This data describes a binding interaction between two proteins.

Sequence of the first protein:
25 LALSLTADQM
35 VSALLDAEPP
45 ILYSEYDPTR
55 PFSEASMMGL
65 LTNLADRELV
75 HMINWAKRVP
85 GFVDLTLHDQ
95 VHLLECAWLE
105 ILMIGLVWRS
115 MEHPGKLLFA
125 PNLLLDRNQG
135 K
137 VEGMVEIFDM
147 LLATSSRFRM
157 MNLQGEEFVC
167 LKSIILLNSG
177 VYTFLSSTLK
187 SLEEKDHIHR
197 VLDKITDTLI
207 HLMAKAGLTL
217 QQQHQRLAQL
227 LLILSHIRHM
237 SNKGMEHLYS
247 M

Sequence of the second protein:
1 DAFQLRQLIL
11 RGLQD

Residue-level contacts at the interface:
Residue Q94 in the first protein is in contact with residue L13 in the second protein (closest heavy-atom distance 3.8 Å).
Residue I77 in the first protein interacts with residue L8 in the second protein (closest heavy-atom distance 3.6 Å).
Residue Q94 in the first protein interacts with residue I9 in the second protein (closest heavy-atom distance 5.0 Å).
Residue K81 in the first protein is in contact with residue Q14 in the second protein (closest heavy-atom distance 4.7 Å).
Residue I77 in the first protein is in contact with residue G12 in the second protein (closest heavy-atom distance 3.5 Å).
Residue K81 in the first protein interacts with residue D15 in the second protein (closest heavy-atom distance 3.9 Å).
Residue K81 in the first protein is in contact with residue L13 in the second protein (closest heavy-atom distance 3.8 Å).
Residue L91 in the first protein contacts residue L10 in the second protein (closest heavy-atom distance 4.0 Å).
Residue L91 in the first protein interacts with residue Q14 in the second protein (closest heavy-atom distance 3.9 Å).
Residue I77 in the first protein contacts residue L13 in the second protein (closest heavy-atom distance 3.8 Å).
Residue L73 in the first protein interacts with residue L8 in the second protein (closest heavy-atom distance 3.7 Å).
Residue L98 in the first protein interacts with residue I9 in the second protein (closest heavy-atom distance 3.8 Å).
Residue N78 in the first protein is in contact with residue G12 in the second protein (closest heavy-atom distance 4.0 Å).
Residue V95 in the first protein contacts residue I9 in the second protein (closest heavy-atom distance 4.0 Å).
Residue E99 in the first protein is in contact with residue L5 in the second protein (closest heavy-atom distance 4.1 Å).
Residue K81 in the first protein contacts residue G12 in the second protein (closest heavy-atom distance 3.0 Å).
Residue I77 in the first protein is in contact with residue I9 in the second protein (closest heavy-atom distance 3.6 Å).
Residue L73 in the first protein interacts with residue L5 in the second protein (closest heavy-atom distance 3.6 Å).
Residue W102 in the first protein contacts residue L5 in the second protein (closest heavy-atom distance 3.2 Å).
Residue E99 in the first protein contacts residue R6 in the second protein (closest heavy-atom distance 3.1 Å).
Residue E99 in the first protein interacts with residue I9 in the second protein (closest heavy-atom distance 4.0 Å).
Residue F86 in the first protein interacts with residue L13 in the second protein (closest heavy-atom distance 3.9 Å).
Residue V95 in the first protein is in contact with residue L10 in the second protein (closest heavy-atom distance 3.8 Å).
Residue V95 in the first protein contacts residue L13 in the second protein (closest heavy-atom distance 3.8 Å).
Residue L98 in the first protein is in contact with residue L13 in the second protein (closest heavy-atom distance 4.2 Å).
Residue L91 in the first protein contacts residue L13 in the second protein (closest heavy-atom distance 4.0 Å).
Residue V95 in the first protein contacts residue R6 in the second protein (closest heavy-atom distance 4.0 Å).